Sequence of the second protein:
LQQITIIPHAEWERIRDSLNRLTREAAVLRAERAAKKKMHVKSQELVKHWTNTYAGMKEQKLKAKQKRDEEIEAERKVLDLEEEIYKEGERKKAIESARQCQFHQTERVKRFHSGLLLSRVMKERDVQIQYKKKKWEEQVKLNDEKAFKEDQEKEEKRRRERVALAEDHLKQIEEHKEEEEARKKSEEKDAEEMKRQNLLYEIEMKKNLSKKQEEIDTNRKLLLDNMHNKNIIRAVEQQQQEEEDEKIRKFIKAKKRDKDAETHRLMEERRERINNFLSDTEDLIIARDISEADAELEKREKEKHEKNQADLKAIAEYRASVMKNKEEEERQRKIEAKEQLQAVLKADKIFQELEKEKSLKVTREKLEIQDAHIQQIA

Residue-level contacts at the interface:
Residue D336 in the second protein contacts residue N35 in the first protein (closest heavy-atom distance 4.6 Å).

Sequence of the first protein:
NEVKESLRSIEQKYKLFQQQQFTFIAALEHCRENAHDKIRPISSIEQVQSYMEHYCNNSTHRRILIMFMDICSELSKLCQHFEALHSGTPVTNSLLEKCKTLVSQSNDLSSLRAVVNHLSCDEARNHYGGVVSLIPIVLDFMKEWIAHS

These two protein chains interact to form a complex.